Sequence of the first protein:
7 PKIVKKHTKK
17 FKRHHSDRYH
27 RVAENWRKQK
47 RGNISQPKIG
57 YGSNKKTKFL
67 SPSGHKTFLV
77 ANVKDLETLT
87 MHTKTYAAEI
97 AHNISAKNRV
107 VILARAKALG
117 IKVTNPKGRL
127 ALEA

These two protein chains interact to form a complex.

Contacts between the two chains:
Residue D153 in the second protein interacts with residue L128 in the first protein (closest heavy-atom distance 4.6 Å).

Sequence of the second protein:
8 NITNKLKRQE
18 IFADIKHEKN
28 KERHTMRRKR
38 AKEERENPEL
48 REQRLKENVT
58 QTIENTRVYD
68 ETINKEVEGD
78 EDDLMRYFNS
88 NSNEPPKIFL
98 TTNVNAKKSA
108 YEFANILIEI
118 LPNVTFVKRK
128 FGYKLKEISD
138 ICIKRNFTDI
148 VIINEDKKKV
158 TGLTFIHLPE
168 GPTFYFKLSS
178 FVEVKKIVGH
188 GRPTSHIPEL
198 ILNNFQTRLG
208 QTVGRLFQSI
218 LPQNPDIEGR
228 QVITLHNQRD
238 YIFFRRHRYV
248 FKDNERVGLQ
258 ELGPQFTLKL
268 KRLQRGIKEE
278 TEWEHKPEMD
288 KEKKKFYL